Sequence of chain B:
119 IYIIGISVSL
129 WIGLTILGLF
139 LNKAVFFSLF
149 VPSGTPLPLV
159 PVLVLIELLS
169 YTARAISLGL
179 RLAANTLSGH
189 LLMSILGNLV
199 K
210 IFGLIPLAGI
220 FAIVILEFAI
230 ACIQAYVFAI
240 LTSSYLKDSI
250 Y

These two protein chains interact to form a complex.

Interface contacts:
Residue I232 in chain B contacts residue A56 in chain A (closest heavy-atom distance 4.4 Å).
Residue R179 in chain B is in contact with residue L63 in chain A (closest heavy-atom distance 4.8 Å).
Residue V236 in chain B contacts residue A56 in chain A (closest heavy-atom distance 3.9 Å).
Residue I239 in chain B is in contact with residue L53 in chain A (closest heavy-atom distance 4.6 Å).
Residue S175 in chain B is in contact with residue A60 in chain A (closest heavy-atom distance 4.8 Å).
Residue I232 in chain B is in contact with residue I52 in chain A (closest heavy-atom distance 4.8 Å).
Residue L178 in chain B interacts with residue F64 in chain A (closest heavy-atom distance 4.6 Å).
Residue L178 in chain B contacts residue L63 in chain A (closest heavy-atom distance 3.6 Å).

Sequence of chain A:
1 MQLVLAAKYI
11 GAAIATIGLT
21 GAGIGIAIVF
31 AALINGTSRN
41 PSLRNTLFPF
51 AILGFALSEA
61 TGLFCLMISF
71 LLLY